Sequence of chain A:
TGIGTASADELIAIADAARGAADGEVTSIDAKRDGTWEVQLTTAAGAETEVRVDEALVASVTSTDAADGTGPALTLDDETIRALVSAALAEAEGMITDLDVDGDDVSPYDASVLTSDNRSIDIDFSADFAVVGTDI

The following describes two proteins that form a bound complex.

Sequence of chain B:
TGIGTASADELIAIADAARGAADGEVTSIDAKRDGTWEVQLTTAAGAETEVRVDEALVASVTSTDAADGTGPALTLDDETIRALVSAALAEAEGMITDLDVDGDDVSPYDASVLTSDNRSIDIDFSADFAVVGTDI

Contacts between the two chains:
Residue A126 in chain A is in contact with residue R119 in chain B (closest heavy-atom distance 3.3 Å).
Residue T166 in chain A contacts residue A98 in chain B (closest heavy-atom distance 2.8 Å).
Residue L168 in chain A interacts with residue S95 in chain B (closest heavy-atom distance 3.3 Å).
Residue L145 in chain A is in contact with residue V93 in chain B (closest heavy-atom distance 2.8 Å).
Residue T94 in chain A is in contact with residue V170 in chain B (closest heavy-atom distance 3.1 Å).
Residue A98 in chain A is in contact with residue T166 in chain B (closest heavy-atom distance 2.8 Å).
Residue T129 in chain A interacts with residue E117 in chain B (closest heavy-atom distance 2.9 Å).
Residue T139 in chain A interacts with residue G113 in chain B (closest heavy-atom distance 3.3 Å).
Residue D171 in chain A is in contact with residue Q107 in chain B (closest heavy-atom distance 3.4 Å).
Residue D121 in chain A is in contact with residue L124 in chain B (closest heavy-atom distance 3.4 Å).
Residue S95 in chain A interacts with residue L168 in chain B (closest heavy-atom distance 3.3 Å).
Residue A126 in chain A is in contact with residue A84 in chain B (closest heavy-atom distance 3.3 Å).
Residue L124 in chain A is in contact with residue D121 in chain B (closest heavy-atom distance 3.4 Å).
Residue E117 in chain A contacts residue S130 in chain B (closest heavy-atom distance 3.0 Å).
Residue G71 in chain A contacts residue I165 in chain B (closest heavy-atom distance 3.1 Å).
Residue D132 in chain A interacts with residue E115 in chain B (closest heavy-atom distance 2.9 Å).
Residue I165 in chain A interacts with residue G71 in chain B (closest heavy-atom distance 3.1 Å).
Residue L168 in chain A is in contact with residue I96 in chain B (closest heavy-atom distance 2.9 Å).
Residue E117 in chain A interacts with residue T129 in chain B (closest heavy-atom distance 2.9 Å).
Residue E92 in chain A interacts with residue T144 in chain B (closest heavy-atom distance 3.0 Å).
Residue T94 in chain A is in contact with residue D169 in chain B (closest heavy-atom distance 3.3 Å).
Residue D167 in chain A is in contact with residue I96 in chain B (closest heavy-atom distance 3.2 Å).
Residue V170 in chain A contacts residue T94 in chain B (closest heavy-atom distance 3.1 Å).
Residue D76 in chain A is in contact with residue R151 in chain B (closest heavy-atom distance 2.2 Å).
Residue T131 in chain A is in contact with residue E115 in chain B (closest heavy-atom distance 3.4 Å).
Residue S127 in chain A contacts residue R119 in chain B (closest heavy-atom distance 2.8 Å).
Residue A80 in chain A interacts with residue L124 in chain B (closest heavy-atom distance 3.3 Å).
Residue A111 in chain A contacts residue G140 in chain B (closest heavy-atom distance 3.0 Å).
Residue D121 in chain A contacts residue V125 in chain B (closest heavy-atom distance 3.0 Å).
Residue D147 in chain A contacts residue R86 in chain B (closest heavy-atom distance 3.4 Å).
Residue V93 in chain A is in contact with residue L145 in chain B (closest heavy-atom distance 2.8 Å).
Residue I165 in chain A interacts with residue T72 in chain B (closest heavy-atom distance 2.7 Å).
Residue R119 in chain A interacts with residue S127 in chain B (closest heavy-atom distance 2.8 Å).
Residue T72 in chain A contacts residue I165 in chain B (closest heavy-atom distance 2.7 Å).
Residue S127 in chain A interacts with residue V118 in chain B (closest heavy-atom distance 3.4 Å).
Residue V125 in chain A is in contact with residue D121 in chain B (closest heavy-atom distance 3.0 Å).
Residue D167 in chain A contacts residue D97 in chain B (closest heavy-atom distance 2.7 Å).
Residue D171 in chain A is in contact with residue T94 in chain B (closest heavy-atom distance 3.2 Å).
Residue V118 in chain A is in contact with residue S127 in chain B (closest heavy-atom distance 3.4 Å).
Residue I96 in chain A is in contact with residue L168 in chain B (closest heavy-atom distance 2.9 Å).
Residue R86 in chain A interacts with residue L145 in chain B (closest heavy-atom distance 2.8 Å).
Residue T110 in chain A interacts with residue P141 in chain B (closest heavy-atom distance 3.4 Å).
Residue R151 in chain A is in contact with residue D76 in chain B (closest heavy-atom distance 2.2 Å).
Residue S130 in chain A interacts with residue E117 in chain B (closest heavy-atom distance 3.0 Å).
Residue G113 in chain A is in contact with residue T139 in chain B (closest heavy-atom distance 3.3 Å).
Residue A84 in chain A interacts with residue A126 in chain B (closest heavy-atom distance 3.3 Å).
Residue A123 in chain A contacts residue A123 in chain B (closest heavy-atom distance 2.9 Å).
Residue R119 in chain A contacts residue A126 in chain B (closest heavy-atom distance 3.3 Å).
Residue D97 in chain A is in contact with residue D167 in chain B (closest heavy-atom distance 2.7 Å).
Residue D169 in chain A interacts with residue T94 in chain B (closest heavy-atom distance 3.3 Å).
Residue G140 in chain A contacts residue A111 in chain B (closest heavy-atom distance 3.0 Å).
Residue I96 in chain A is in contact with residue D167 in chain B (closest heavy-atom distance 3.2 Å).
Residue E115 in chain A interacts with residue D132 in chain B (closest heavy-atom distance 2.9 Å).
Residue T94 in chain A contacts residue D171 in chain B (closest heavy-atom distance 3.2 Å).
Residue E115 in chain A interacts with residue T131 in chain B (closest heavy-atom distance 3.4 Å).
Residue T144 in chain A contacts residue E92 in chain B (closest heavy-atom distance 3.0 Å).
Residue L145 in chain A contacts residue R86 in chain B (closest heavy-atom distance 2.8 Å).
Residue Q107 in chain A is in contact with residue D171 in chain B (closest heavy-atom distance 3.4 Å).
Residue R86 in chain A is in contact with residue D147 in chain B (closest heavy-atom distance 3.4 Å).
Residue L124 in chain A interacts with residue A80 in chain B (closest heavy-atom distance 3.3 Å).